The following describes two proteins that form a bound complex.

Sequence of the second protein:
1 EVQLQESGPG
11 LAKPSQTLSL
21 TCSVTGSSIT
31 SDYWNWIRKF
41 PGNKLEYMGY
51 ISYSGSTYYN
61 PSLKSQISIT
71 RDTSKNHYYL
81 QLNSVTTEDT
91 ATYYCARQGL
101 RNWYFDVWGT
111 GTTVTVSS

Interface contacts:
Residue E119 in the first protein contacts residue L100 in the second protein (closest heavy-atom distance 4.4 Å).
Residue H116 in the first protein interacts with residue L100 in the second protein (closest heavy-atom distance 4.3 Å).
Residue H118 in the first protein contacts residue L100 in the second protein (closest heavy-atom distance 4.5 Å).
Residue M123 in the first protein contacts residue Y33 in the second protein (closest heavy-atom distance 3.5 Å).
Residue E119 in the first protein contacts residue Y53 in the second protein (closest heavy-atom distance 4.0 Å).
Residue M123 in the first protein interacts with residue Y50 in the second protein (closest heavy-atom distance 4.3 Å).
Residue H118 in the first protein is in contact with residue R101 in the second protein (closest heavy-atom distance 4.1 Å).
Residue E119 in the first protein is in contact with residue Y33 in the second protein (closest heavy-atom distance 2.3 Å).
Residue H116 in the first protein interacts with residue Y53 in the second protein (closest heavy-atom distance 2.9 Å).
Residue L115 in the first protein interacts with residue L100 in the second protein (closest heavy-atom distance 3.9 Å).
Residue T122 in the first protein interacts with residue W103 in the second protein (closest heavy-atom distance 3.7 Å).
Residue E119 in the first protein interacts with residue W103 in the second protein (closest heavy-atom distance 4.3 Å).
Residue M123 in the first protein is in contact with residue W103 in the second protein (closest heavy-atom distance 4.0 Å).
Residue H118 in the first protein interacts with residue W103 in the second protein (closest heavy-atom distance 3.9 Å).
Residue H118 in the first protein interacts with residue N102 in the second protein (closest heavy-atom distance 4.8 Å).

Sequence of the first protein:
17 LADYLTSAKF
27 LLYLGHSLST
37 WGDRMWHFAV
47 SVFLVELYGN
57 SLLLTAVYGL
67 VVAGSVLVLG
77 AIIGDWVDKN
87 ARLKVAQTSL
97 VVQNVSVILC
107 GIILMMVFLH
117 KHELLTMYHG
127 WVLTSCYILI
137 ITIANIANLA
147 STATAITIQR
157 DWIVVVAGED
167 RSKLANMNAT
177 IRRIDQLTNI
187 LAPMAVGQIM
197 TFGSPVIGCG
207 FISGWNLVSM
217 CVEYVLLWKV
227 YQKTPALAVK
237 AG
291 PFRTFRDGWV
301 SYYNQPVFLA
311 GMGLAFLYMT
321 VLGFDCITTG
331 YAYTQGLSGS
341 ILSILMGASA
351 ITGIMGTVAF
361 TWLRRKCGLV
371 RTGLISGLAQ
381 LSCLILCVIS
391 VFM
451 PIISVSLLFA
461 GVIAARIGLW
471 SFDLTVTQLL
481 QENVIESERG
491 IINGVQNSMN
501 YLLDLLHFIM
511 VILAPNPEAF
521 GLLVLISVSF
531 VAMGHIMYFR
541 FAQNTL